Residue-level contacts at the interface:
Residue V1218 in the second protein contacts residue K170 in the first protein (closest heavy-atom distance 4.9 Å).
Residue E1215 in the second protein contacts residue K164 in the first protein (closest heavy-atom distance 4.8 Å).
Residue W1217 in the second protein contacts residue H163 in the first protein (closest heavy-atom distance 4.0 Å).
Residue G1221 in the second protein contacts residue K170 in the first protein (closest heavy-atom distance 3.8 Å).
Residue W1217 in the second protein interacts with residue R160 in the first protein (closest heavy-atom distance 4.8 Å).
Residue W1217 in the second protein interacts with residue K164 in the first protein (closest heavy-atom distance 3.1 Å).
Residue V1218 in the second protein interacts with residue N171 in the first protein (closest heavy-atom distance 4.4 Å).
Residue N1216 in the second protein interacts with residue K164 in the first protein (closest heavy-atom distance 4.4 Å).
Residue V1218 in the second protein interacts with residue A167 in the first protein (closest heavy-atom distance 4.6 Å).

These two protein chains interact to form a complex.

Sequence of the second protein:
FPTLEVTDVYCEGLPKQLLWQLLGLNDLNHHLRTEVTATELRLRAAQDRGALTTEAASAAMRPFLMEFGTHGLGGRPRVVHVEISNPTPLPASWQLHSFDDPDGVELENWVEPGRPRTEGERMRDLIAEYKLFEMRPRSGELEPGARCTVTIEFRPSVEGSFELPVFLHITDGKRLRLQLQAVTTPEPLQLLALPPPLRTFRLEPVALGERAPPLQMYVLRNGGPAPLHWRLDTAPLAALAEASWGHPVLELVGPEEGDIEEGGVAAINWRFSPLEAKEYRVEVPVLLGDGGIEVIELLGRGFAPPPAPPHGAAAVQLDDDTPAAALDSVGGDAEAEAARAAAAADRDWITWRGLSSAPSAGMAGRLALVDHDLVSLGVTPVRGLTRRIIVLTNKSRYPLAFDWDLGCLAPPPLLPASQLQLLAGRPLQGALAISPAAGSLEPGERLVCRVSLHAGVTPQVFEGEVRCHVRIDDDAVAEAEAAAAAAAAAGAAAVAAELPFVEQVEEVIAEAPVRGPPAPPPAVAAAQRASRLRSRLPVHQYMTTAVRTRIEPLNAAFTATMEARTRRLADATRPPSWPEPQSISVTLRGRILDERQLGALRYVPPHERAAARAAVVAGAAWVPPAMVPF

Sequence of the first protein:
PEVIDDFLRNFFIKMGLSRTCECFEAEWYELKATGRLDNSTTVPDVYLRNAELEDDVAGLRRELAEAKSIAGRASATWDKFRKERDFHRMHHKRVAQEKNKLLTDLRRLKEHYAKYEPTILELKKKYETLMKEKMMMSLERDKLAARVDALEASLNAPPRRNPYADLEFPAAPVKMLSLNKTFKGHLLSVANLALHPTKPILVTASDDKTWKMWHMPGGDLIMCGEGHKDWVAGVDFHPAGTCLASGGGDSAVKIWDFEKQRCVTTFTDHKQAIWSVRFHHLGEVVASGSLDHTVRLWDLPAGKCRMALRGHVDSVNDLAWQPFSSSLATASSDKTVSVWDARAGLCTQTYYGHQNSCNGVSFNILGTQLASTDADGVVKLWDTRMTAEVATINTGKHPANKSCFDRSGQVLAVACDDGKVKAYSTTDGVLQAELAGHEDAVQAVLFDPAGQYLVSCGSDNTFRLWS